Sequence of protein 1:
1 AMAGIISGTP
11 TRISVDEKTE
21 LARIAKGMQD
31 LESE

These two protein chains interact to form a complex.

Contacts between the two chains:
Residue A93 in protein 2 is in contact with residue M28 in protein 1 (closest heavy-atom distance 3.0 Å).
Residue Y84 in protein 2 interacts with residue S7 in protein 1 (closest heavy-atom distance 4.2 Å).
Residue F29 in protein 2 is in contact with residue G8 in protein 1 (closest heavy-atom distance 4.8 Å).
Residue L86 in protein 2 interacts with residue E20 in protein 1 (closest heavy-atom distance 3.7 Å).
Residue L26 in protein 2 contacts residue I6 in protein 1 (closest heavy-atom distance 4.9 Å).
Residue I80 in protein 2 contacts residue G8 in protein 1 (closest heavy-atom distance 4.8 Å).
Residue D90 in protein 2 contacts residue I24 in protein 1 (closest heavy-atom distance 3.3 Å).
Residue Y28 in protein 2 contacts residue I24 in protein 1 (closest heavy-atom distance 4.8 Å).
Residue H94 in protein 2 interacts with residue M28 in protein 1 (closest heavy-atom distance 4.6 Å).
Residue L82 in protein 2 contacts residue I13 in protein 1 (closest heavy-atom distance 3.8 Å).
Residue F67 in protein 2 is in contact with residue P10 in protein 1 (closest heavy-atom distance 4.8 Å).
Residue L26 in protein 2 interacts with residue S7 in protein 1 (closest heavy-atom distance 4.1 Å).
Residue Q70 in protein 2 interacts with residue I6 in protein 1 (closest heavy-atom distance 2.8 Å).
Residue L26 in protein 2 contacts residue T9 in protein 1 (closest heavy-atom distance 4.6 Å).
Residue L26 in protein 2 contacts residue G8 in protein 1 (closest heavy-atom distance 3.1 Å).
Residue F29 in protein 2 interacts with residue I13 in protein 1 (closest heavy-atom distance 4.3 Å).
Residue I80 in protein 2 is in contact with residue P10 in protein 1 (closest heavy-atom distance 3.4 Å).
Residue Q70 in protein 2 is in contact with residue S7 in protein 1 (closest heavy-atom distance 4.3 Å).
Residue A93 in protein 2 contacts residue K26 in protein 1 (closest heavy-atom distance 4.7 Å).
Residue L82 in protein 2 contacts residue E20 in protein 1 (closest heavy-atom distance 4.2 Å).
Residue L82 in protein 2 contacts residue T19 in protein 1 (closest heavy-atom distance 2.1 Å).
Residue F29 in protein 2 interacts with residue T9 in protein 1 (closest heavy-atom distance 4.3 Å).
Residue R76 in protein 2 is in contact with residue P10 in protein 1 (closest heavy-atom distance 4.2 Å).
Residue F67 in protein 2 interacts with residue S7 in protein 1 (closest heavy-atom distance 2.7 Å).
Residue I89 in protein 2 interacts with residue L21 in protein 1 (closest heavy-atom distance 3.1 Å).
Residue Y84 in protein 2 is in contact with residue P10 in protein 1 (closest heavy-atom distance 5.0 Å).
Residue E97 in protein 2 interacts with residue M28 in protein 1 (closest heavy-atom distance 3.4 Å).
Residue F29 in protein 2 contacts residue R12 in protein 1 (closest heavy-atom distance 2.6 Å).
Residue R85 in protein 2 interacts with residue L21 in protein 1 (closest heavy-atom distance 4.7 Å).
Residue L63 in protein 2 interacts with residue I6 in protein 1 (closest heavy-atom distance 2.5 Å).
Residue T66 in protein 2 is in contact with residue I6 in protein 1 (closest heavy-atom distance 3.0 Å).
Residue I80 in protein 2 interacts with residue V15 in protein 1 (closest heavy-atom distance 4.7 Å).
Residue R100 in protein 2 interacts with residue L31 in protein 1 (closest heavy-atom distance 2.6 Å).
Residue L86 in protein 2 contacts residue L21 in protein 1 (closest heavy-atom distance 2.4 Å).
Residue R22 in protein 2 interacts with residue I5 in protein 1 (closest heavy-atom distance 3.8 Å).
Residue H94 in protein 2 contacts residue K26 in protein 1 (closest heavy-atom distance 3.7 Å).
Residue L86 in protein 2 is in contact with residue R23 in protein 1 (closest heavy-atom distance 5.0 Å).
Residue I80 in protein 2 interacts with residue T9 in protein 1 (closest heavy-atom distance 3.2 Å).
Residue R22 in protein 2 is in contact with residue G4 in protein 1 (closest heavy-atom distance 3.1 Å).
Residue I80 in protein 2 contacts residue I13 in protein 1 (closest heavy-atom distance 4.5 Å).
Residue Y84 in protein 2 is in contact with residue G8 in protein 1 (closest heavy-atom distance 4.5 Å).
Residue F67 in protein 2 contacts residue I6 in protein 1 (closest heavy-atom distance 2.4 Å).
Residue L82 in protein 2 contacts residue V15 in protein 1 (closest heavy-atom distance 2.9 Å).
Residue F67 in protein 2 contacts residue G8 in protein 1 (closest heavy-atom distance 3.8 Å).
Residue Q70 in protein 2 contacts residue I5 in protein 1 (closest heavy-atom distance 4.7 Å).
Residue I80 in protein 2 interacts with residue R12 in protein 1 (closest heavy-atom distance 3.2 Å).
Residue S77 in protein 2 contacts residue P10 in protein 1 (closest heavy-atom distance 4.8 Å).
Residue D79 in protein 2 contacts residue V15 in protein 1 (closest heavy-atom distance 3.1 Å).
Residue S77 in protein 2 interacts with residue T11 in protein 1 (closest heavy-atom distance 3.4 Å).
Residue R76 in protein 2 is in contact with residue T11 in protein 1 (closest heavy-atom distance 3.0 Å).
Residue I80 in protein 2 contacts residue T11 in protein 1 (closest heavy-atom distance 3.8 Å).
Residue I89 in protein 2 is in contact with residue A22 in protein 1 (closest heavy-atom distance 4.6 Å).
Residue R22 in protein 2 interacts with residue I6 in protein 1 (closest heavy-atom distance 3.7 Å).
Residue D90 in protein 2 contacts residue K26 in protein 1 (closest heavy-atom distance 2.1 Å).
Residue L86 in protein 2 contacts residue A22 in protein 1 (closest heavy-atom distance 4.1 Å).
Residue L71 in protein 2 is in contact with residue P10 in protein 1 (closest heavy-atom distance 3.7 Å).

Sequence of protein 2:
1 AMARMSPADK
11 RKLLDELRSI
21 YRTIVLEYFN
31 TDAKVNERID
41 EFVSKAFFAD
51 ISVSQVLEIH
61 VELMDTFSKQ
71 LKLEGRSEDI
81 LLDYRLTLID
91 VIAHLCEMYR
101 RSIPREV